Sequence of chain B:
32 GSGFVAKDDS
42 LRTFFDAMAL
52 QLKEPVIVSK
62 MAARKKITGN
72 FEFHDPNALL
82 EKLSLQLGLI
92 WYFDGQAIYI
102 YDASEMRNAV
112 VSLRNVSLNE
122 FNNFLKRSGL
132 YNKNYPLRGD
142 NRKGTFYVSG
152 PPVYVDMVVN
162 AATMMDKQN

Sequence of chain A:
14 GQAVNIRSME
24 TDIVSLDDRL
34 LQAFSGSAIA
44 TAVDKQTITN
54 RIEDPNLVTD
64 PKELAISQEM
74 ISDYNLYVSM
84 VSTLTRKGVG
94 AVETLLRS

Contacts between the two chains:
Residue V111 in chain B is in contact with residue I19 in chain A (closest heavy-atom distance 4.9 Å).
Residue Y148 in chain B contacts residue I19 in chain A (closest heavy-atom distance 3.9 Å).
Residue M107 in chain B is in contact with residue R20 in chain A (closest heavy-atom distance 3.8 Å).
Residue N109 in chain B is in contact with residue N18 in chain A (closest heavy-atom distance 3.8 Å).
Residue V112 in chain B contacts residue Q15 in chain A (closest heavy-atom distance 3.6 Å).
Residue A110 in chain B contacts residue I19 in chain A (closest heavy-atom distance 4.8 Å).
Residue T164 in chain B interacts with residue G14 in chain A (closest heavy-atom distance 4.9 Å).
Residue A110 in chain B interacts with residue V17 in chain A (closest heavy-atom distance 3.4 Å).
Residue S105 in chain B interacts with residue R20 in chain A (closest heavy-atom distance 4.0 Å).
Residue S105 in chain B contacts residue M22 in chain A (closest heavy-atom distance 4.4 Å).
Residue V112 in chain B contacts residue A16 in chain A (closest heavy-atom distance 3.6 Å).
Residue N109 in chain B is in contact with residue I19 in chain A (closest heavy-atom distance 3.4 Å).
Residue V160 in chain B is in contact with residue A16 in chain A (closest heavy-atom distance 4.1 Å).
Residue V111 in chain B contacts residue A16 in chain A (closest heavy-atom distance 3.8 Å).
Residue M107 in chain B interacts with residue M22 in chain A (closest heavy-atom distance 4.9 Å).
Residue R108 in chain B interacts with residue R20 in chain A (closest heavy-atom distance 4.5 Å).
Residue S113 in chain B interacts with residue G14 in chain A (closest heavy-atom distance 3.4 Å).
Residue S113 in chain B is in contact with residue Q15 in chain A (closest heavy-atom distance 3.7 Å).
Residue R115 in chain B is in contact with residue G14 in chain A (closest heavy-atom distance 3.0 Å).
Residue N109 in chain B interacts with residue R20 in chain A (closest heavy-atom distance 3.1 Å).
Residue A110 in chain B contacts residue N18 in chain A (closest heavy-atom distance 3.8 Å).
Residue R108 in chain B interacts with residue M22 in chain A (closest heavy-atom distance 4.8 Å).
Residue D167 in chain B is in contact with residue G14 in chain A (closest heavy-atom distance 4.3 Å).
Residue N109 in chain B interacts with residue V17 in chain A (closest heavy-atom distance 4.3 Å).
Residue V111 in chain B contacts residue V17 in chain A (closest heavy-atom distance 3.8 Å).
Residue R108 in chain B contacts residue N18 in chain A (closest heavy-atom distance 3.6 Å).
Residue V111 in chain B contacts residue Q15 in chain A (closest heavy-atom distance 4.1 Å).

This data describes a binding interaction between two proteins.